Residue-level contacts at the interface:
Residue Y49 in protein 2 contacts residue E81 in protein 1 (closest heavy-atom distance 3.8 Å).
Residue A80 in protein 2 interacts with residue K53 in protein 1 (closest heavy-atom distance 4.6 Å).
Residue F79 in protein 2 is in contact with residue K53 in protein 1 (closest heavy-atom distance 3.5 Å).
Residue I76 in protein 2 is in contact with residue K53 in protein 1 (closest heavy-atom distance 3.0 Å).
Residue I48 in protein 2 is in contact with residue R84 in protein 1 (closest heavy-atom distance 4.9 Å).
Residue E47 in protein 2 is in contact with residue Y86 in protein 1 (closest heavy-atom distance 3.0 Å).
Residue V69 in protein 2 is in contact with residue N50 in protein 1 (closest heavy-atom distance 3.1 Å).
Residue Y72 in protein 2 contacts residue G54 in protein 1 (closest heavy-atom distance 4.9 Å).
Residue Y49 in protein 2 interacts with residue Y86 in protein 1 (closest heavy-atom distance 4.9 Å).
Residue I76 in protein 2 interacts with residue V51 in protein 1 (closest heavy-atom distance 4.8 Å).
Residue I51 in protein 2 contacts residue Y71 in protein 1 (closest heavy-atom distance 4.0 Å).
Residue F79 in protein 2 interacts with residue G54 in protein 1 (closest heavy-atom distance 4.7 Å).
Residue V69 in protein 2 interacts with residue V49 in protein 1 (closest heavy-atom distance 3.6 Å).
Residue I76 in protein 2 interacts with residue N50 in protein 1 (closest heavy-atom distance 3.6 Å).
Residue V50 in protein 2 interacts with residue E81 in protein 1 (closest heavy-atom distance 4.2 Å).
Residue I76 in protein 2 contacts residue K52 in protein 1 (closest heavy-atom distance 3.5 Å).
Residue V69 in protein 2 is in contact with residue K47 in protein 1 (closest heavy-atom distance 3.5 Å).
Residue I76 in protein 2 interacts with residue G54 in protein 1 (closest heavy-atom distance 3.7 Å).
Residue V69 in protein 2 contacts residue V56 in protein 1 (closest heavy-atom distance 4.5 Å).
Residue I48 in protein 2 is in contact with residue K85 in protein 1 (closest heavy-atom distance 2.8 Å).
Residue V50 in protein 2 interacts with residue Y75 in protein 1 (closest heavy-atom distance 4.2 Å).
Residue V50 in protein 2 contacts residue Y71 in protein 1 (closest heavy-atom distance 3.8 Å).
Residue I48 in protein 2 is in contact with residue Y86 in protein 1 (closest heavy-atom distance 3.4 Å).
Residue G73 in protein 2 interacts with residue N50 in protein 1 (closest heavy-atom distance 3.1 Å).
Residue V69 in protein 2 contacts residue Y48 in protein 1 (closest heavy-atom distance 3.1 Å).
Residue Y72 in protein 2 is in contact with residue N50 in protein 1 (closest heavy-atom distance 2.8 Å).

Sequence of protein 2:
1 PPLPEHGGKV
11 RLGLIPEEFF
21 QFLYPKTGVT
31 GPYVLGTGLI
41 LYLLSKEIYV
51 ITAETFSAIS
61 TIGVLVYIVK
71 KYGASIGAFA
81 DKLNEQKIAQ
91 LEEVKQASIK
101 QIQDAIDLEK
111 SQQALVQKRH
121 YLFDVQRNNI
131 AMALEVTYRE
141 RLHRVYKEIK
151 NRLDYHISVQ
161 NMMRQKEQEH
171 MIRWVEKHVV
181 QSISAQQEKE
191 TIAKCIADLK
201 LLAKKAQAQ

Sequence of protein 1:
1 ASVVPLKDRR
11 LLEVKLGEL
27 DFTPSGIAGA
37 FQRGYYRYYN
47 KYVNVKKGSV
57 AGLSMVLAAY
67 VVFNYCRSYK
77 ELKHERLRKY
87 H

These two protein chains interact to form a complex.